The following describes two proteins that form a bound complex.

Sequence of the second protein:
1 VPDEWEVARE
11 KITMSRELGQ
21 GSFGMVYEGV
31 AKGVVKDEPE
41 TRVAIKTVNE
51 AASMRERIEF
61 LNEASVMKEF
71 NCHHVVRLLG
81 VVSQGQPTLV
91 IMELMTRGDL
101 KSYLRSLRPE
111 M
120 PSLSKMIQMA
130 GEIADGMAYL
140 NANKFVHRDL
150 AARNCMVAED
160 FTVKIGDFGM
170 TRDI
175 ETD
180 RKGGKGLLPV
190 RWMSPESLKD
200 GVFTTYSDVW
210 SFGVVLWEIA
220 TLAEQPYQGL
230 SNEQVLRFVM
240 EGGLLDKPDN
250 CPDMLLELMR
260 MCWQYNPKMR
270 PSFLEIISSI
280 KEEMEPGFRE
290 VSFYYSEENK

Sequence of the first protein:
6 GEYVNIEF

Residue-level contacts at the interface:
Residue G200 in the second protein is in contact with residue F13 in the first protein (closest heavy-atom distance 3.0 Å).
Residue L187 in the second protein interacts with residue E7 in the first protein (closest heavy-atom distance 3.6 Å).
Residue P188 in the second protein is in contact with residue Y8 in the first protein (closest heavy-atom distance 3.8 Å).
Residue M192 in the second protein interacts with residue F13 in the first protein (closest heavy-atom distance 4.7 Å).
Residue L197 in the second protein is in contact with residue F13 in the first protein (closest heavy-atom distance 3.3 Å).
Residue L187 in the second protein interacts with residue Y8 in the first protein (closest heavy-atom distance 3.4 Å).
Residue M169 in the second protein interacts with residue Y8 in the first protein (closest heavy-atom distance 4.1 Å).
Residue V189 in the second protein interacts with residue V9 in the first protein (closest heavy-atom distance 4.0 Å).
Residue K198 in the second protein interacts with residue F13 in the first protein (closest heavy-atom distance 3.9 Å).
Residue G183 in the second protein interacts with residue F13 in the first protein (closest heavy-atom distance 2.9 Å).
Residue K181 in the second protein is in contact with residue F13 in the first protein (closest heavy-atom distance 3.7 Å).
Residue W191 in the second protein interacts with residue E7 in the first protein (closest heavy-atom distance 3.9 Å).
Residue V189 in the second protein is in contact with residue E7 in the first protein (closest heavy-atom distance 3.9 Å).
Residue L187 in the second protein contacts residue I11 in the first protein (closest heavy-atom distance 3.4 Å).
Residue G183 in the second protein contacts residue E12 in the first protein (closest heavy-atom distance 3.1 Å).
Residue K184 in the second protein is in contact with residue I11 in the first protein (closest heavy-atom distance 3.4 Å).
Residue L186 in the second protein interacts with residue Y8 in the first protein (closest heavy-atom distance 3.7 Å).
Residue M192 in the second protein is in contact with residue I11 in the first protein (closest heavy-atom distance 4.8 Å).
Residue K184 in the second protein contacts residue E12 in the first protein (closest heavy-atom distance 3.0 Å).
Residue L186 in the second protein is in contact with residue V9 in the first protein (closest heavy-atom distance 3.4 Å).
Residue K184 in the second protein is in contact with residue N10 in the first protein (closest heavy-atom distance 4.1 Å).
Residue V189 in the second protein interacts with residue I11 in the first protein (closest heavy-atom distance 4.8 Å).
Residue D148 in the second protein contacts residue Y8 in the first protein (closest heavy-atom distance 2.4 Å).
Residue R152 in the second protein interacts with residue Y8 in the first protein (closest heavy-atom distance 3.0 Å).
Residue G182 in the second protein interacts with residue F13 in the first protein (closest heavy-atom distance 4.3 Å).
Residue N153 in the second protein is in contact with residue Y8 in the first protein (closest heavy-atom distance 3.7 Å).
Residue S196 in the second protein is in contact with residue F13 in the first protein (closest heavy-atom distance 3.5 Å).
Residue Q224 in the second protein is in contact with residue E7 in the first protein (closest heavy-atom distance 4.8 Å).
Residue G185 in the second protein is in contact with residue N10 in the first protein (closest heavy-atom distance 3.1 Å).
Residue G183 in the second protein interacts with residue I11 in the first protein (closest heavy-atom distance 3.6 Å).
Residue L197 in the second protein interacts with residue I11 in the first protein (closest heavy-atom distance 3.7 Å).
Residue G185 in the second protein is in contact with residue V9 in the first protein (closest heavy-atom distance 3.2 Å).
Residue L186 in the second protein is in contact with residue N10 in the first protein (closest heavy-atom distance 3.7 Å).
Residue P188 in the second protein contacts residue E7 in the first protein (closest heavy-atom distance 3.2 Å).
Residue P188 in the second protein interacts with residue V9 in the first protein (closest heavy-atom distance 4.8 Å).
Residue G185 in the second protein interacts with residue I11 in the first protein (closest heavy-atom distance 3.0 Å).
Residue N231 in the second protein interacts with residue V9 in the first protein (closest heavy-atom distance 3.4 Å).
Residue L235 in the second protein is in contact with residue I11 in the first protein (closest heavy-atom distance 4.5 Å).
Residue K184 in the second protein is in contact with residue F13 in the first protein (closest heavy-atom distance 5.0 Å).
Residue D199 in the second protein is in contact with residue F13 in the first protein (closest heavy-atom distance 3.4 Å).
Residue L187 in the second protein contacts residue F13 in the first protein (closest heavy-atom distance 3.9 Å).
Residue N231 in the second protein is in contact with residue G6 in the first protein (closest heavy-atom distance 4.6 Å).
Residue L187 in the second protein contacts residue V9 in the first protein (closest heavy-atom distance 2.8 Å).
Residue L187 in the second protein is in contact with residue N10 in the first protein (closest heavy-atom distance 4.8 Å).
Residue R152 in the second protein interacts with residue E7 in the first protein (closest heavy-atom distance 3.5 Å).
Residue K101 in the second protein contacts residue E7 in the first protein (closest heavy-atom distance 4.6 Å).